Sequence of protein 1:
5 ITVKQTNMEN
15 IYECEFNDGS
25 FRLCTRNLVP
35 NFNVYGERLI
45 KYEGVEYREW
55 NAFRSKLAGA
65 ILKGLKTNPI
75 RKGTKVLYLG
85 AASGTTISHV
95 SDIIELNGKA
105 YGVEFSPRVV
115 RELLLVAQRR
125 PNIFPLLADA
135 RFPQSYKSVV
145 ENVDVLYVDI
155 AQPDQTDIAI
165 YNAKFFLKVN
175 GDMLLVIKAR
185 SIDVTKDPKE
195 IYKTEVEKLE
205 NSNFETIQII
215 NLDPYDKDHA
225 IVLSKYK

Sequence of protein 2:
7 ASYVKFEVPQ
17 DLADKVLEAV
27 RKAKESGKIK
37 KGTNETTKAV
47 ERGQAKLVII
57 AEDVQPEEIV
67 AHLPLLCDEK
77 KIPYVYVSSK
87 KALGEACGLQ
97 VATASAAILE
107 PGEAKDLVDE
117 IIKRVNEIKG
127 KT

The following describes two proteins that form a bound complex.

Residue-level contacts at the interface:
Residue F136 in protein 1 interacts with residue E75 in protein 2 (closest heavy-atom distance 3.8 Å).
Residue F136 in protein 1 is in contact with residue K77 in protein 2 (closest heavy-atom distance 3.9 Å).
Residue R135 in protein 1 interacts with residue K77 in protein 2 (closest heavy-atom distance 2.8 Å).
Residue F136 in protein 1 is in contact with residue D74 in protein 2 (closest heavy-atom distance 3.6 Å).
Residue Y165 in protein 1 is in contact with residue K77 in protein 2 (closest heavy-atom distance 3.6 Å).
Residue R135 in protein 1 interacts with residue K76 in protein 2 (closest heavy-atom distance 4.5 Å).
Residue R135 in protein 1 interacts with residue E75 in protein 2 (closest heavy-atom distance 3.6 Å).
Residue D158 in protein 1 contacts residue K76 in protein 2 (closest heavy-atom distance 3.5 Å).
Residue D158 in protein 1 contacts residue E75 in protein 2 (closest heavy-atom distance 4.6 Å).
Residue P157 in protein 1 is in contact with residue K76 in protein 2 (closest heavy-atom distance 4.7 Å).